Contacts between the two chains:
Residue I21 in protein 2 is in contact with residue A13 in protein 1 (closest heavy-atom distance 4.6 Å).
Residue P30 in protein 2 interacts with residue R25 in protein 1 (closest heavy-atom distance 3.9 Å).
Residue F17 in protein 2 is in contact with residue I10 in protein 1 (closest heavy-atom distance 4.4 Å).
Residue Q31 in protein 2 contacts residue R25 in protein 1 (closest heavy-atom distance 2.8 Å).
Residue Q31 in protein 2 interacts with residue R24 in protein 1 (closest heavy-atom distance 3.6 Å).
Residue V25 in protein 2 is in contact with residue I17 in protein 1 (closest heavy-atom distance 4.6 Å).
Residue S29 in protein 2 contacts residue R24 in protein 1 (closest heavy-atom distance 4.1 Å).
Residue P30 in protein 2 interacts with residue G26 in protein 1 (closest heavy-atom distance 4.6 Å).
Residue F17 in protein 2 interacts with residue A13 in protein 1 (closest heavy-atom distance 4.6 Å).
Residue A28 in protein 2 interacts with residue G26 in protein 1 (closest heavy-atom distance 3.4 Å).
Residue V25 in protein 2 is in contact with residue R25 in protein 1 (closest heavy-atom distance 4.8 Å).
Residue V25 in protein 2 is in contact with residue L20 in protein 1 (closest heavy-atom distance 3.6 Å).
Residue V25 in protein 2 contacts residue R24 in protein 1 (closest heavy-atom distance 4.7 Å).
Residue S29 in protein 2 is in contact with residue L21 in protein 1 (closest heavy-atom distance 4.6 Å).
Residue I21 in protein 2 is in contact with residue L20 in protein 1 (closest heavy-atom distance 4.2 Å).
Residue A28 in protein 2 interacts with residue L21 in protein 1 (closest heavy-atom distance 2.8 Å).
Residue P24 in protein 2 contacts residue I17 in protein 1 (closest heavy-atom distance 4.0 Å).
Residue S29 in protein 2 interacts with residue R25 in protein 1 (closest heavy-atom distance 3.0 Å).
Residue A28 in protein 2 is in contact with residue R25 in protein 1 (closest heavy-atom distance 2.6 Å).
Residue P24 in protein 2 interacts with residue L21 in protein 1 (closest heavy-atom distance 4.5 Å).
Residue A28 in protein 2 is in contact with residue N27 in protein 1 (closest heavy-atom distance 3.6 Å).
Residue F17 in protein 2 interacts with residue M9 in protein 1 (closest heavy-atom distance 3.6 Å).
Residue I21 in protein 2 contacts residue I17 in protein 1 (closest heavy-atom distance 5.0 Å).
Residue V25 in protein 2 contacts residue L21 in protein 1 (closest heavy-atom distance 3.7 Å).

Sequence of protein 2:
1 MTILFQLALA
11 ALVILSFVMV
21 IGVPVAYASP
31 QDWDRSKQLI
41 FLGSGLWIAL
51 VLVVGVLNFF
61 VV

Sequence of protein 1:
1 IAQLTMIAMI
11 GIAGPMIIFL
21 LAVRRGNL

This data describes a binding interaction between two proteins.